Residue-level contacts at the interface:
Residue L20 in the first protein contacts residue L20 in the second protein (closest heavy-atom distance 3.7 Å).
Residue Q16 in the first protein interacts with residue S19 in the second protein (closest heavy-atom distance 4.7 Å).
Residue L20 in the first protein interacts with residue Q16 in the second protein (closest heavy-atom distance 3.3 Å).
Residue Q16 in the first protein contacts residue Q23 in the second protein (closest heavy-atom distance 2.7 Å).
Residue L27 in the first protein interacts with residue L13 in the second protein (closest heavy-atom distance 3.8 Å).
Residue L24 in the first protein contacts residue L13 in the second protein (closest heavy-atom distance 4.2 Å).
Residue M34 in the first protein contacts residue L6 in the second protein (closest heavy-atom distance 3.6 Å).
Residue L13 in the first protein is in contact with residue L24 in the second protein (closest heavy-atom distance 4.2 Å).
Residue I17 in the first protein contacts residue L20 in the second protein (closest heavy-atom distance 4.0 Å).
Residue E5 in the first protein interacts with residue H30 in the second protein (closest heavy-atom distance 4.3 Å).
Residue L6 in the first protein interacts with residue H30 in the second protein (closest heavy-atom distance 4.2 Å).
Residue L6 in the first protein interacts with residue M34 in the second protein (closest heavy-atom distance 3.6 Å).
Residue S19 in the first protein contacts residue Q16 in the second protein (closest heavy-atom distance 4.7 Å).
Residue L20 in the first protein contacts residue L13 in the second protein (closest heavy-atom distance 3.7 Å).
Residue L27 in the first protein interacts with residue V10 in the second protein (closest heavy-atom distance 4.0 Å).
Residue V10 in the first protein contacts residue L27 in the second protein (closest heavy-atom distance 4.0 Å).
Residue Q23 in the first protein is in contact with residue N12 in the second protein (closest heavy-atom distance 3.8 Å).
Residue L20 in the first protein contacts residue I17 in the second protein (closest heavy-atom distance 4.0 Å).
Residue L13 in the first protein is in contact with residue L27 in the second protein (closest heavy-atom distance 3.8 Å).
Residue Q16 in the first protein interacts with residue L20 in the second protein (closest heavy-atom distance 3.3 Å).
Residue L27 in the first protein interacts with residue L6 in the second protein (closest heavy-atom distance 3.6 Å).
Residue H30 in the first protein is in contact with residue E5 in the second protein (closest heavy-atom distance 4.3 Å).
Residue L6 in the first protein contacts residue L27 in the second protein (closest heavy-atom distance 3.6 Å).
Residue T9 in the first protein interacts with residue L27 in the second protein (closest heavy-atom distance 3.8 Å).
Residue N12 in the first protein interacts with residue Q23 in the second protein (closest heavy-atom distance 3.8 Å).
Residue Q23 in the first protein interacts with residue Q16 in the second protein (closest heavy-atom distance 2.7 Å).
Residue Q23 in the first protein contacts residue L13 in the second protein (closest heavy-atom distance 3.4 Å).
Residue H30 in the first protein interacts with residue L6 in the second protein (closest heavy-atom distance 4.2 Å).
Residue L13 in the first protein contacts residue Q23 in the second protein (closest heavy-atom distance 3.4 Å).
Residue L27 in the first protein is in contact with residue T9 in the second protein (closest heavy-atom distance 3.8 Å).
Residue L13 in the first protein is in contact with residue L20 in the second protein (closest heavy-atom distance 3.7 Å).

Sequence of the first protein:
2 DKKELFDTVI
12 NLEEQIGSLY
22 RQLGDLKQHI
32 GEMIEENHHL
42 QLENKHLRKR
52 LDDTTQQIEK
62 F

Sequence of the second protein:
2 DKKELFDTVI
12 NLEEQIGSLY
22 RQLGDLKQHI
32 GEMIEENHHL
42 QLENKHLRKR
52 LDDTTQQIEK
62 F

The following describes two proteins that form a bound complex.